These two protein chains interact to form a complex.

Sequence of chain B:
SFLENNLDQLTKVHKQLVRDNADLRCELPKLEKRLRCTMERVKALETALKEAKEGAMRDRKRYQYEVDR

Sequence of chain A:
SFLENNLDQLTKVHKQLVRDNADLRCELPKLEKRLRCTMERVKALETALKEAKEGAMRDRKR

Contacts between the two chains:
Residue Y65 in chain B is in contact with residue R62 in chain A (closest heavy-atom distance 3.6 Å).
Residue L26 in chain B interacts with residue L26 in chain A (closest heavy-atom distance 3.8 Å).
Residue L37 in chain B interacts with residue L33 in chain A (closest heavy-atom distance 3.9 Å).
Residue L51 in chain B contacts residue A50 in chain A (closest heavy-atom distance 4.0 Å).
Residue L33 in chain B interacts with residue L33 in chain A (closest heavy-atom distance 3.5 Å).
Residue H16 in chain B interacts with residue L19 in chain A (closest heavy-atom distance 4.1 Å).
Residue L9 in chain B interacts with residue L12 in chain A (closest heavy-atom distance 3.8 Å).
Residue L5 in chain B interacts with residue L5 in chain A (closest heavy-atom distance 3.4 Å).
Residue E34 in chain B is in contact with residue R36 in chain A (closest heavy-atom distance 3.8 Å).
Residue L30 in chain B interacts with residue E29 in chain A (closest heavy-atom distance 4.3 Å).
Residue L47 in chain B interacts with residue L47 in chain A (closest heavy-atom distance 3.6 Å).
Residue V44 in chain B contacts residue R43 in chain A (closest heavy-atom distance 4.3 Å).
Residue E34 in chain B is in contact with residue L33 in chain A (closest heavy-atom distance 3.6 Å).
Residue Y65 in chain B is in contact with residue D61 in chain A (closest heavy-atom distance 3.9 Å).
Residue R27 in chain B contacts residue D22 in chain A (closest heavy-atom distance 3.6 Å).
Residue K55 in chain B interacts with residue A54 in chain A (closest heavy-atom distance 3.9 Å).
Residue H16 in chain B is in contact with residue L12 in chain A (closest heavy-atom distance 3.4 Å).
Residue L51 in chain B contacts residue L47 in chain A (closest heavy-atom distance 3.6 Å).
Residue L37 in chain B is in contact with residue T40 in chain A (closest heavy-atom distance 4.4 Å).
Residue A58 in chain B contacts residue A58 in chain A (closest heavy-atom distance 4.3 Å).
Residue N23 in chain B interacts with residue N23 in chain A (closest heavy-atom distance 4.6 Å).
Residue V20 in chain B interacts with residue L19 in chain A (closest heavy-atom distance 4.1 Å).
Residue T13 in chain B interacts with residue L12 in chain A (closest heavy-atom distance 3.7 Å).
Residue L30 in chain B contacts residue L26 in chain A (closest heavy-atom distance 4.0 Å).
Residue L37 in chain B is in contact with residue L37 in chain A (closest heavy-atom distance 3.9 Å).
Residue V20 in chain B interacts with residue V15 in chain A (closest heavy-atom distance 3.6 Å).
Residue V44 in chain B is in contact with residue L47 in chain A (closest heavy-atom distance 3.9 Å).
Residue H16 in chain B is in contact with residue V15 in chain A (closest heavy-atom distance 4.4 Å).
Residue M41 in chain B interacts with residue R43 in chain A (closest heavy-atom distance 3.4 Å).
Residue R27 in chain B is in contact with residue L26 in chain A (closest heavy-atom distance 4.1 Å).
Residue L51 in chain B is in contact with residue L51 in chain A (closest heavy-atom distance 3.7 Å).
Residue L19 in chain B contacts residue L19 in chain A (closest heavy-atom distance 3.8 Å).
Residue L51 in chain B is in contact with residue A54 in chain A (closest heavy-atom distance 4.3 Å).
Residue T13 in chain B contacts residue N8 in chain A (closest heavy-atom distance 3.0 Å).
Residue N23 in chain B interacts with residue L26 in chain A (closest heavy-atom distance 3.7 Å).
Residue E48 in chain B interacts with residue L47 in chain A (closest heavy-atom distance 3.9 Å).
Residue L12 in chain B interacts with residue L12 in chain A (closest heavy-atom distance 3.6 Å).
Residue L30 in chain B is in contact with residue L30 in chain A (closest heavy-atom distance 4.0 Å).
Residue L30 in chain B is in contact with residue L33 in chain A (closest heavy-atom distance 3.9 Å).
Residue L9 in chain B is in contact with residue N8 in chain A (closest heavy-atom distance 3.2 Å).
Residue N23 in chain B is in contact with residue L19 in chain A (closest heavy-atom distance 3.6 Å).
Residue D10 in chain B interacts with residue N8 in chain A (closest heavy-atom distance 3.7 Å).
Residue H16 in chain B contacts residue H16 in chain A (closest heavy-atom distance 3.3 Å).
Residue T40 in chain B interacts with residue T40 in chain A (closest heavy-atom distance 3.8 Å).
Residue R62 in chain B is in contact with residue D61 in chain A (closest heavy-atom distance 2.7 Å).
Residue L37 in chain B contacts residue R36 in chain A (closest heavy-atom distance 3.7 Å).
Residue E6 in chain B contacts residue L5 in chain A (closest heavy-atom distance 3.5 Å).
Residue E6 in chain B contacts residue F4 in chain A (closest heavy-atom distance 4.9 Å).
Residue L9 in chain B is in contact with residue L9 in chain A (closest heavy-atom distance 4.1 Å).
Residue R38 in chain B is in contact with residue R36 in chain A (closest heavy-atom distance 3.4 Å).
Residue R27 in chain B is in contact with residue D25 in chain A (closest heavy-atom distance 3.0 Å).
Residue K45 in chain B contacts residue R43 in chain A (closest heavy-atom distance 3.1 Å).
Residue L9 in chain B interacts with residue L5 in chain A (closest heavy-atom distance 3.4 Å).
Residue K55 in chain B interacts with residue A50 in chain A (closest heavy-atom distance 4.4 Å).
Residue E48 in chain B is in contact with residue R43 in chain A (closest heavy-atom distance 2.9 Å).
Residue M41 in chain B contacts residue T40 in chain A (closest heavy-atom distance 3.6 Å).
Residue V44 in chain B is in contact with residue V44 in chain A (closest heavy-atom distance 3.6 Å).
Residue N23 in chain B is in contact with residue D22 in chain A (closest heavy-atom distance 3.0 Å).